The following describes two proteins that form a bound complex.

Sequence of protein 1:
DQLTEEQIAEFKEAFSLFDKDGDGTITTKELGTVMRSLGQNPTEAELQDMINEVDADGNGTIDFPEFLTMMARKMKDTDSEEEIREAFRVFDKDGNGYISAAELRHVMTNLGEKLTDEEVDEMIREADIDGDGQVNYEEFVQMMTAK

Sequence of protein 2:
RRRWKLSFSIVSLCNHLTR

Contacts between the two chains:
Residue V92 in protein 1 interacts with residue V11 in protein 2 (closest heavy-atom distance 3.7 Å).
Residue K76 in protein 1 interacts with residue H16 in protein 2 (closest heavy-atom distance 3.3 Å).
Residue M77 in protein 1 contacts residue S9 in protein 2 (closest heavy-atom distance 3.3 Å).
Residue A148 in protein 1 interacts with residue R1 in protein 2 (closest heavy-atom distance 3.1 Å).
Residue L113 in protein 1 contacts residue S7 in protein 2 (closest heavy-atom distance 3.8 Å).
Residue E121 in protein 1 contacts residue R3 in protein 2 (closest heavy-atom distance 3.3 Å).
Residue E15 in protein 1 is in contact with residue R2 in protein 2 (closest heavy-atom distance 3.1 Å).
Residue F93 in protein 1 interacts with residue S7 in protein 2 (closest heavy-atom distance 3.5 Å).
Residue M146 in protein 1 interacts with residue F8 in protein 2 (closest heavy-atom distance 3.5 Å).
Residue A16 in protein 1 interacts with residue L6 in protein 2 (closest heavy-atom distance 3.9 Å).
Residue V137 in protein 1 is in contact with residue W4 in protein 2 (closest heavy-atom distance 4.0 Å).
Residue D81 in protein 1 interacts with residue F8 in protein 2 (closest heavy-atom distance 3.6 Å).
Residue L19 in protein 1 is in contact with residue L6 in protein 2 (closest heavy-atom distance 3.9 Å).
Residue D81 in protein 1 is in contact with residue H16 in protein 2 (closest heavy-atom distance 3.2 Å).
Residue K76 in protein 1 interacts with residue R19 in protein 2 (closest heavy-atom distance 3.8 Å).
Residue M125 in protein 1 interacts with residue R3 in protein 2 (closest heavy-atom distance 3.3 Å).
Residue F93 in protein 1 contacts residue V11 in protein 2 (closest heavy-atom distance 4.0 Å).
Residue E115 in protein 1 is in contact with residue R3 in protein 2 (closest heavy-atom distance 3.4 Å).
Residue E8 in protein 1 is in contact with residue R2 in protein 2 (closest heavy-atom distance 2.7 Å).
Residue K149 in protein 1 is in contact with residue R1 in protein 2 (closest heavy-atom distance 3.3 Å).
Residue A89 in protein 1 is in contact with residue N15 in protein 2 (closest heavy-atom distance 3.6 Å).
Residue A16 in protein 1 is in contact with residue I10 in protein 2 (closest heavy-atom distance 3.9 Å).
Residue M110 in protein 1 contacts residue S7 in protein 2 (closest heavy-atom distance 3.5 Å).
Residue M37 in protein 1 contacts residue T18 in protein 2 (closest heavy-atom distance 3.8 Å).
Residue K76 in protein 1 is in contact with residue L13 in protein 2 (closest heavy-atom distance 3.5 Å).
Residue M145 in protein 1 interacts with residue W4 in protein 2 (closest heavy-atom distance 3.3 Å).
Residue E12 in protein 1 interacts with residue K5 in protein 2 (closest heavy-atom distance 3.1 Å).
Residue L40 in protein 1 interacts with residue C14 in protein 2 (closest heavy-atom distance 3.9 Å).
Residue M146 in protein 1 interacts with residue K5 in protein 2 (closest heavy-atom distance 3.6 Å).
Residue E12 in protein 1 is in contact with residue L6 in protein 2 (closest heavy-atom distance 3.4 Å).
Residue L117 in protein 1 interacts with residue R3 in protein 2 (closest heavy-atom distance 4.0 Å).
Residue E128 in protein 1 interacts with residue W4 in protein 2 (closest heavy-atom distance 3.6 Å).
Residue A11 in protein 1 is in contact with residue R2 in protein 2 (closest heavy-atom distance 3.5 Å).
Residue M145 in protein 1 interacts with residue R1 in protein 2 (closest heavy-atom distance 3.2 Å).
Residue M77 in protein 1 interacts with residue S12 in protein 2 (closest heavy-atom distance 3.5 Å).
Residue M37 in protein 1 interacts with residue L17 in protein 2 (closest heavy-atom distance 3.3 Å).
Residue M125 in protein 1 interacts with residue W4 in protein 2 (closest heavy-atom distance 2.9 Å).
Residue M72 in protein 1 contacts residue L17 in protein 2 (closest heavy-atom distance 3.9 Å).
Residue M37 in protein 1 contacts residue C14 in protein 2 (closest heavy-atom distance 3.9 Å).
Residue M73 in protein 1 contacts residue L13 in protein 2 (closest heavy-atom distance 3.6 Å).
Residue F93 in protein 1 interacts with residue W4 in protein 2 (closest heavy-atom distance 4.0 Å).
Residue E128 in protein 1 interacts with residue R1 in protein 2 (closest heavy-atom distance 3.3 Å).
Residue E88 in protein 1 is in contact with residue N15 in protein 2 (closest heavy-atom distance 3.7 Å).
Residue K149 in protein 1 interacts with residue K5 in protein 2 (closest heavy-atom distance 3.4 Å).
Residue T80 in protein 1 is in contact with residue H16 in protein 2 (closest heavy-atom distance 3.4 Å).
Residue Q42 in protein 1 interacts with residue T18 in protein 2 (closest heavy-atom distance 2.4 Å).
Residue M146 in protein 1 contacts residue W4 in protein 2 (closest heavy-atom distance 3.3 Å).
Residue M77 in protein 1 interacts with residue L13 in protein 2 (closest heavy-atom distance 3.9 Å).
Residue Q42 in protein 1 interacts with residue C14 in protein 2 (closest heavy-atom distance 3.1 Å).
Residue L19 in protein 1 contacts residue I10 in protein 2 (closest heavy-atom distance 3.1 Å).
Residue M52 in protein 1 interacts with residue L17 in protein 2 (closest heavy-atom distance 3.5 Å).
Residue F20 in protein 1 interacts with residue I10 in protein 2 (closest heavy-atom distance 3.9 Å).
Residue E12 in protein 1 interacts with residue R2 in protein 2 (closest heavy-atom distance 3.4 Å).
Residue A89 in protein 1 interacts with residue V11 in protein 2 (closest heavy-atom distance 3.7 Å).
Residue F142 in protein 1 is in contact with residue F8 in protein 2 (closest heavy-atom distance 3.8 Å).
Residue K76 in protein 1 interacts with residue L17 in protein 2 (closest heavy-atom distance 3.5 Å).
Residue L106 in protein 1 contacts residue W4 in protein 2 (closest heavy-atom distance 3.6 Å).
Residue L113 in protein 1 is in contact with residue I10 in protein 2 (closest heavy-atom distance 3.6 Å).
Residue V36 in protein 1 interacts with residue C14 in protein 2 (closest heavy-atom distance 3.9 Å).
Residue E15 in protein 1 is in contact with residue L6 in protein 2 (closest heavy-atom distance 3.6 Å).